Residue-level contacts at the interface:
Residue L335 in protein 2 interacts with residue R128 in protein 1 (closest heavy-atom distance 3.3 Å).
Residue T328 in protein 2 interacts with residue R128 in protein 1 (closest heavy-atom distance 4.7 Å).
Residue R329 in protein 2 is in contact with residue K123 in protein 1 (closest heavy-atom distance 4.5 Å).
Residue H332 in protein 2 contacts residue R128 in protein 1 (closest heavy-atom distance 3.4 Å).
Residue F331 in protein 2 interacts with residue R128 in protein 1 (closest heavy-atom distance 4.9 Å).
Residue R261 in protein 2 is in contact with residue N124 in protein 1 (closest heavy-atom distance 3.0 Å).

Sequence of protein 2:
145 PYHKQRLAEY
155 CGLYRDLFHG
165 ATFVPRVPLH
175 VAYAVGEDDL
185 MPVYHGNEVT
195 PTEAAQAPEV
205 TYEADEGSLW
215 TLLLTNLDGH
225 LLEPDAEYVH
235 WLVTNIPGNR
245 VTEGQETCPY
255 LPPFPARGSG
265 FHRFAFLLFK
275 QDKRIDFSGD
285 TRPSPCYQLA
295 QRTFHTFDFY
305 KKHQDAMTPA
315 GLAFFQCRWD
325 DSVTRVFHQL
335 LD

Sequence of protein 1:
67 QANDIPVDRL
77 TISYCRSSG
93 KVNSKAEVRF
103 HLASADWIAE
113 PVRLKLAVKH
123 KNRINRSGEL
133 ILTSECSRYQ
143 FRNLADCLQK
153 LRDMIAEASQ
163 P

The following describes two proteins that form a bound complex.